Interface contacts:
Residue F19 in protein 2 interacts with residue F125 in protein 1 (closest heavy-atom distance 3.7 Å).
Residue W110 in protein 2 is in contact with residue S122 in protein 1 (closest heavy-atom distance 2.7 Å).
Residue V16 in protein 2 interacts with residue S124 in protein 1 (closest heavy-atom distance 3.8 Å).
Residue E11 in protein 2 is in contact with residue F71 in protein 1 (closest heavy-atom distance 3.1 Å).
Residue P56 in protein 2 interacts with residue V89 in protein 1 (closest heavy-atom distance 3.7 Å).
Residue M108 in protein 2 is in contact with residue F71 in protein 1 (closest heavy-atom distance 3.4 Å).
Residue M108 in protein 2 interacts with residue P72 in protein 1 (closest heavy-atom distance 3.3 Å).
Residue P13 in protein 2 is in contact with residue F71 in protein 1 (closest heavy-atom distance 3.6 Å).
Residue I38 in protein 2 interacts with residue L120 in protein 1 (closest heavy-atom distance 3.1 Å).
Residue I96 in protein 2 is in contact with residue F125 in protein 1 (closest heavy-atom distance 3.6 Å).
Residue I14 in protein 2 contacts residue A133 in protein 1 (closest heavy-atom distance 3.0 Å).
Residue Y12 in protein 2 interacts with residue P72 in protein 1 (closest heavy-atom distance 3.3 Å).
Residue P56 in protein 2 interacts with residue L86 in protein 1 (closest heavy-atom distance 3.4 Å).
Residue V33 in protein 2 contacts residue S124 in protein 1 (closest heavy-atom distance 3.8 Å).
Residue K54 in protein 2 contacts residue D142 in protein 1 (closest heavy-atom distance 3.5 Å).
Residue P13 in protein 2 interacts with residue V70 in protein 1 (closest heavy-atom distance 3.4 Å).
Residue Y17 in protein 2 is in contact with residue A127 in protein 1 (closest heavy-atom distance 3.8 Å).
Residue S39 in protein 2 contacts residue S119 in protein 1 (closest heavy-atom distance 3.7 Å).
Residue V33 in protein 2 contacts residue F125 in protein 1 (closest heavy-atom distance 2.9 Å).
Residue M55 in protein 2 is in contact with residue N87 in protein 1 (closest heavy-atom distance 3.6 Å).
Residue S32 in protein 2 contacts residue F125 in protein 1 (closest heavy-atom distance 3.4 Å).
Residue E44 in protein 2 contacts residue S61 in protein 1 (closest heavy-atom distance 3.6 Å).
Residue P15 in protein 2 interacts with residue D131 in protein 1 (closest heavy-atom distance 3.6 Å).
Residue K54 in protein 2 contacts residue K91 in protein 1 (closest heavy-atom distance 2.7 Å).
Residue Y17 in protein 2 interacts with residue S129 in protein 1 (closest heavy-atom distance 3.3 Å).
Residue I14 in protein 2 contacts residue P72 in protein 1 (closest heavy-atom distance 3.8 Å).
Residue V16 in protein 2 is in contact with residue D131 in protein 1 (closest heavy-atom distance 3.3 Å).
Residue V10 in protein 2 contacts residue P72 in protein 1 (closest heavy-atom distance 3.3 Å).
Residue D37 in protein 2 is in contact with residue L120 in protein 1 (closest heavy-atom distance 3.3 Å).
Residue V16 in protein 2 is in contact with residue S129 in protein 1 (closest heavy-atom distance 3.3 Å).
Residue N31 in protein 2 contacts residue A127 in protein 1 (closest heavy-atom distance 3.1 Å).
Residue P56 in protein 2 contacts residue F116 in protein 1 (closest heavy-atom distance 3.7 Å).
Residue I14 in protein 2 contacts residue V70 in protein 1 (closest heavy-atom distance 3.1 Å).
Residue P56 in protein 2 is in contact with residue I84 in protein 1 (closest heavy-atom distance 3.7 Å).
Residue K54 in protein 2 is in contact with residue F116 in protein 1 (closest heavy-atom distance 3.6 Å).
Residue P56 in protein 2 is in contact with residue N87 in protein 1 (closest heavy-atom distance 3.6 Å).
Residue R46 in protein 2 is in contact with residue Q58 in protein 1 (closest heavy-atom distance 3.0 Å).
Residue M146 in protein 2 interacts with residue T75 in protein 1 (closest heavy-atom distance 3.7 Å).
Residue E44 in protein 2 is in contact with residue M140 in protein 1 (closest heavy-atom distance 3.5 Å).
Residue V10 in protein 2 interacts with residue K74 in protein 1 (closest heavy-atom distance 3.5 Å).
Residue M146 in protein 2 interacts with residue Q135 in protein 1 (closest heavy-atom distance 3.4 Å).
Residue A9 in protein 2 is in contact with residue P72 in protein 1 (closest heavy-atom distance 3.4 Å).
Residue W110 in protein 2 is in contact with residue P123 in protein 1 (closest heavy-atom distance 3.8 Å).
Residue V16 in protein 2 is in contact with residue A133 in protein 1 (closest heavy-atom distance 3.6 Å).
Residue I145 in protein 2 is in contact with residue F78 in protein 1 (closest heavy-atom distance 3.8 Å).
Residue T42 in protein 2 interacts with residue T118 in protein 1 (closest heavy-atom distance 3.8 Å).
Residue F19 in protein 2 interacts with residue D126 in protein 1 (closest heavy-atom distance 3.5 Å).
Residue M146 in protein 2 is in contact with residue F78 in protein 1 (closest heavy-atom distance 3.3 Å).
Residue D37 in protein 2 is in contact with residue T121 in protein 1 (closest heavy-atom distance 3.7 Å).
Residue W110 in protein 2 is in contact with residue F125 in protein 1 (closest heavy-atom distance 3.5 Å).
Residue I38 in protein 2 is in contact with residue F78 in protein 1 (closest heavy-atom distance 3.6 Å).
Residue Y17 in protein 2 is in contact with residue D126 in protein 1 (closest heavy-atom distance 3.3 Å).
Residue R46 in protein 2 is in contact with residue S59 in protein 1 (closest heavy-atom distance 3.1 Å).
Residue L36 in protein 2 contacts residue S122 in protein 1 (closest heavy-atom distance 3.2 Å).
Residue M108 in protein 2 contacts residue T75 in protein 1 (closest heavy-atom distance 3.7 Å).
Residue P13 in protein 2 is in contact with residue I132 in protein 1 (closest heavy-atom distance 3.7 Å).
Residue T42 in protein 2 is in contact with residue M140 in protein 1 (closest heavy-atom distance 3.4 Å).
Residue W52 in protein 2 is in contact with residue S61 in protein 1 (closest heavy-atom distance 3.4 Å).
Residue K54 in protein 2 is in contact with residue M140 in protein 1 (closest heavy-atom distance 3.6 Å).
Residue I38 in protein 2 contacts residue S119 in protein 1 (closest heavy-atom distance 3.2 Å).

Sequence of protein 1:
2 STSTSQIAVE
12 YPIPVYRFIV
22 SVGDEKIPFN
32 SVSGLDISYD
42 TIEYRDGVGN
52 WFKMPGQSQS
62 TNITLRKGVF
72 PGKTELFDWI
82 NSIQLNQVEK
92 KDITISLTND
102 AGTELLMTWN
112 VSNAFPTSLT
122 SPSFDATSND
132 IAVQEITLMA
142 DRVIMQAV

Sequence of protein 2:
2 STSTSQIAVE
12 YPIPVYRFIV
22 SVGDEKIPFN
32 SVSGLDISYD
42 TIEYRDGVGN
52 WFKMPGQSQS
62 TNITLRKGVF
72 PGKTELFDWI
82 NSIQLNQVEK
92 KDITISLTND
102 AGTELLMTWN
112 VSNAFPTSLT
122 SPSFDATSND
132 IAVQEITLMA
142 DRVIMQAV

This data describes a binding interaction between two proteins.